Sequence of protein 1:
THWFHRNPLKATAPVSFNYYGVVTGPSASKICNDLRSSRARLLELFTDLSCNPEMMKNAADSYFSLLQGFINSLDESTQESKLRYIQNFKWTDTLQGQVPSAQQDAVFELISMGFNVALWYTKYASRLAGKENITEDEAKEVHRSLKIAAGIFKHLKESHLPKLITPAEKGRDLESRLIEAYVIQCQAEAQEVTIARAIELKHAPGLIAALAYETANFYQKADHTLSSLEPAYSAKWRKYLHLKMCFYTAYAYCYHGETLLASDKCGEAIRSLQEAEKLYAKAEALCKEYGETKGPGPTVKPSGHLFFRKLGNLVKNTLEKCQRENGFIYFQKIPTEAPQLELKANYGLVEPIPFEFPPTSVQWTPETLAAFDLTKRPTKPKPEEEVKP

Sequence of protein 2:
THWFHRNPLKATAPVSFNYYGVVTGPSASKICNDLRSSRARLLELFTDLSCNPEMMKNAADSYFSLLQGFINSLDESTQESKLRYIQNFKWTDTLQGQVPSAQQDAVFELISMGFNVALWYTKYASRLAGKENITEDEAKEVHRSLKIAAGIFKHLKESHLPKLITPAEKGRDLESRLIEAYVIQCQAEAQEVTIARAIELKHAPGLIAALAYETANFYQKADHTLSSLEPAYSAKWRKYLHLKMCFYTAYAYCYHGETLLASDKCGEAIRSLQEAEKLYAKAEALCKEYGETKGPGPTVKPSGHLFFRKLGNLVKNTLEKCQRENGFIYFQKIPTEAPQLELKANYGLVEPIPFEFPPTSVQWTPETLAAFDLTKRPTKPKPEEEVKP

Residue-level contacts at the interface:
Residue E277 in protein 2 contacts residue Y330 in protein 1 (closest heavy-atom distance 3.5 Å).
Residue F308 in protein 2 contacts residue F328 in protein 1 (closest heavy-atom distance 4.0 Å).
Residue G312 in protein 2 interacts with residue F328 in protein 1 (closest heavy-atom distance 4.5 Å).
Residue I329 in protein 2 interacts with residue F331 in protein 1 (closest heavy-atom distance 4.5 Å).
Residue Y330 in protein 2 is in contact with residue K278 in protein 1 (closest heavy-atom distance 2.5 Å).
Residue F331 in protein 2 contacts residue I329 in protein 1 (closest heavy-atom distance 4.5 Å).
Residue E277 in protein 2 interacts with residue I329 in protein 1 (closest heavy-atom distance 4.8 Å).
Residue I329 in protein 2 interacts with residue Q274 in protein 1 (closest heavy-atom distance 3.0 Å).
Residue V315 in protein 2 contacts residue F328 in protein 1 (closest heavy-atom distance 3.7 Å).
Residue I329 in protein 2 contacts residue V315 in protein 1 (closest heavy-atom distance 3.3 Å).
Residue Q332 in protein 2 contacts residue K278 in protein 1 (closest heavy-atom distance 4.8 Å).
Residue I329 in protein 2 contacts residue L273 in protein 1 (closest heavy-atom distance 4.6 Å).
Residue Y330 in protein 2 is in contact with residue Q274 in protein 1 (closest heavy-atom distance 4.3 Å).
Residue F328 in protein 2 interacts with residue E277 in protein 1 (closest heavy-atom distance 2.5 Å).
Residue Q323 in protein 2 is in contact with residue G312 in protein 1 (closest heavy-atom distance 4.1 Å).
Residue V315 in protein 2 is in contact with residue I329 in protein 1 (closest heavy-atom distance 3.3 Å).
Residue L319 in protein 2 is in contact with residue K316 in protein 1 (closest heavy-atom distance 4.1 Å).
Residue I270 in protein 2 interacts with residue I329 in protein 1 (closest heavy-atom distance 4.3 Å).
Residue K316 in protein 2 is in contact with residue L319 in protein 1 (closest heavy-atom distance 4.1 Å).
Residue I329 in protein 2 interacts with residue E277 in protein 1 (closest heavy-atom distance 4.8 Å).
Residue I329 in protein 2 is in contact with residue L319 in protein 1 (closest heavy-atom distance 4.8 Å).
Residue F328 in protein 2 interacts with residue G312 in protein 1 (closest heavy-atom distance 4.5 Å).
Residue K316 in protein 2 is in contact with residue Q323 in protein 1 (closest heavy-atom distance 2.8 Å).
Residue F331 in protein 2 is in contact with residue F331 in protein 1 (closest heavy-atom distance 3.5 Å).
Residue I329 in protein 2 is in contact with residue I270 in protein 1 (closest heavy-atom distance 4.3 Å).
Residue Q274 in protein 2 is in contact with residue Y330 in protein 1 (closest heavy-atom distance 4.3 Å).
Residue R324 in protein 2 contacts residue F308 in protein 1 (closest heavy-atom distance 4.5 Å).
Residue K278 in protein 2 is in contact with residue Y330 in protein 1 (closest heavy-atom distance 2.5 Å).
Residue F328 in protein 2 is in contact with residue F308 in protein 1 (closest heavy-atom distance 4.0 Å).
Residue K278 in protein 2 interacts with residue Q332 in protein 1 (closest heavy-atom distance 4.8 Å).
Residue Q323 in protein 2 is in contact with residue K316 in protein 1 (closest heavy-atom distance 2.8 Å).
Residue L319 in protein 2 interacts with residue L319 in protein 1 (closest heavy-atom distance 3.6 Å).
Residue G327 in protein 2 interacts with residue E277 in protein 1 (closest heavy-atom distance 3.8 Å).
Residue K316 in protein 2 interacts with residue F328 in protein 1 (closest heavy-atom distance 4.3 Å).
Residue F308 in protein 2 is in contact with residue R324 in protein 1 (closest heavy-atom distance 4.5 Å).
Residue F328 in protein 2 contacts residue L311 in protein 1 (closest heavy-atom distance 3.4 Å).
Residue Q274 in protein 2 is in contact with residue I329 in protein 1 (closest heavy-atom distance 3.0 Å).
Residue E277 in protein 2 interacts with residue F328 in protein 1 (closest heavy-atom distance 2.5 Å).
Residue N326 in protein 2 interacts with residue E277 in protein 1 (closest heavy-atom distance 4.6 Å).
Residue L273 in protein 2 interacts with residue I329 in protein 1 (closest heavy-atom distance 4.6 Å).
Residue E277 in protein 2 interacts with residue G327 in protein 1 (closest heavy-atom distance 3.8 Å).
Residue E277 in protein 2 contacts residue N326 in protein 1 (closest heavy-atom distance 4.6 Å).
Residue G312 in protein 2 contacts residue Q323 in protein 1 (closest heavy-atom distance 4.1 Å).
Residue L319 in protein 2 is in contact with residue I329 in protein 1 (closest heavy-atom distance 4.8 Å).
Residue L311 in protein 2 contacts residue F328 in protein 1 (closest heavy-atom distance 3.4 Å).
Residue Y330 in protein 2 interacts with residue E277 in protein 1 (closest heavy-atom distance 3.5 Å).
Residue F328 in protein 2 contacts residue K316 in protein 1 (closest heavy-atom distance 4.3 Å).
Residue F328 in protein 2 is in contact with residue V315 in protein 1 (closest heavy-atom distance 3.7 Å).

These two protein chains interact to form a complex.